Contacts between the two chains:
Residue E1111 in protein 2 contacts residue E48 in protein 1 (closest heavy-atom distance 2.9 Å).
Residue K1110 in protein 2 interacts with residue Y49 in protein 1 (closest heavy-atom distance 3.6 Å).
Residue L331 in protein 2 contacts residue T86 in protein 1 (closest heavy-atom distance 3.2 Å).
Residue K482 in protein 2 contacts residue Q66 in protein 1 (closest heavy-atom distance 3.4 Å).
Residue Y481 in protein 2 contacts residue L59 in protein 1 (closest heavy-atom distance 4.2 Å).
Residue L1121 in protein 2 interacts with residue Q66 in protein 1 (closest heavy-atom distance 3.5 Å).
Residue T153 in protein 2 is in contact with residue A148 in protein 1 (closest heavy-atom distance 3.3 Å).
Residue Y481 in protein 2 is in contact with residue Q66 in protein 1 (closest heavy-atom distance 2.9 Å).
Residue L1109 in protein 2 interacts with residue L59 in protein 1 (closest heavy-atom distance 4.3 Å).
Residue P1134 in protein 2 contacts residue Y49 in protein 1 (closest heavy-atom distance 3.6 Å).
Residue W1108 in protein 2 interacts with residue G51 in protein 1 (closest heavy-atom distance 3.8 Å).
Residue A150 in protein 2 is in contact with residue I151 in protein 1 (closest heavy-atom distance 3.5 Å).
Residue Y377 in protein 2 interacts with residue R85 in protein 1 (closest heavy-atom distance 3.5 Å).
Residue Q369 in protein 2 is in contact with residue L89 in protein 1 (closest heavy-atom distance 2.7 Å).
Residue Q111 in protein 2 is in contact with residue L155 in protein 1 (closest heavy-atom distance 3.8 Å).
Residue W114 in protein 2 interacts with residue V162 in protein 1 (closest heavy-atom distance 3.6 Å).
Residue E381 in protein 2 contacts residue R63 in protein 1 (closest heavy-atom distance 3.2 Å).
Residue S327 in protein 2 interacts with residue L89 in protein 1 (closest heavy-atom distance 3.6 Å).
Residue W114 in protein 2 contacts residue Q159 in protein 1 (closest heavy-atom distance 4.2 Å).
Residue W1108 in protein 2 is in contact with residue S55 in protein 1 (closest heavy-atom distance 4.2 Å).
Residue W114 in protein 2 contacts residue E163 in protein 1 (closest heavy-atom distance 4.3 Å).
Residue L1109 in protein 2 is in contact with residue S55 in protein 1 (closest heavy-atom distance 3.7 Å).
Residue K1110 in protein 2 interacts with residue E48 in protein 1 (closest heavy-atom distance 3.4 Å).
Residue H484 in protein 2 interacts with residue L59 in protein 1 (closest heavy-atom distance 3.6 Å).
Residue E115 in protein 2 contacts residue M166 in protein 1 (closest heavy-atom distance 3.4 Å).
Residue L425 in protein 2 interacts with residue R63 in protein 1 (closest heavy-atom distance 3.4 Å).
Residue E328 in protein 2 contacts residue R88 in protein 1 (closest heavy-atom distance 3.6 Å).
Residue E115 in protein 2 contacts residue V162 in protein 1 (closest heavy-atom distance 4.3 Å).
Residue F1120 in protein 2 contacts residue L59 in protein 1 (closest heavy-atom distance 4.2 Å).
Residue T153 in protein 2 contacts residue M152 in protein 1 (closest heavy-atom distance 3.7 Å).
Residue A1107 in protein 2 interacts with residue S55 in protein 1 (closest heavy-atom distance 2.7 Å).
Residue L366 in protein 2 interacts with residue L89 in protein 1 (closest heavy-atom distance 3.7 Å).
Residue K482 in protein 2 contacts residue R63 in protein 1 (closest heavy-atom distance 4.3 Å).
Residue A373 in protein 2 is in contact with residue T86 in protein 1 (closest heavy-atom distance 4.1 Å).
Residue A1107 in protein 2 is in contact with residue L59 in protein 1 (closest heavy-atom distance 4.0 Å).
Residue L1130 in protein 2 contacts residue Y49 in protein 1 (closest heavy-atom distance 3.7 Å).
Residue D376 in protein 2 is in contact with residue R85 in protein 1 (closest heavy-atom distance 3.6 Å).
Residue K324 in protein 2 is in contact with residue G90 in protein 1 (closest heavy-atom distance 3.5 Å).
Residue Q111 in protein 2 contacts residue K158 in protein 1 (closest heavy-atom distance 3.4 Å).
Residue A1107 in protein 2 contacts residue P52 in protein 1 (closest heavy-atom distance 3.4 Å).
Residue E328 in protein 2 interacts with residue T87 in protein 1 (closest heavy-atom distance 3.5 Å).
Residue A1107 in protein 2 is in contact with residue G51 in protein 1 (closest heavy-atom distance 3.5 Å).
Residue F1120 in protein 2 is in contact with residue I58 in protein 1 (closest heavy-atom distance 3.9 Å).
Residue E328 in protein 2 is in contact with residue G90 in protein 1 (closest heavy-atom distance 3.9 Å).
Residue D376 in protein 2 is in contact with residue R83 in protein 1 (closest heavy-atom distance 3.6 Å).
Residue Q111 in protein 2 contacts residue Q159 in protein 1 (closest heavy-atom distance 3.3 Å).
Residue Q369 in protein 2 is in contact with residue G90 in protein 1 (closest heavy-atom distance 3.5 Å).
Residue L1109 in protein 2 contacts residue V50 in protein 1 (closest heavy-atom distance 3.6 Å).
Residue D376 in protein 2 interacts with residue T86 in protein 1 (closest heavy-atom distance 2.9 Å).
Residue K324 in protein 2 interacts with residue L89 in protein 1 (closest heavy-atom distance 3.5 Å).
Residue L1109 in protein 2 is in contact with residue I58 in protein 1 (closest heavy-atom distance 4.0 Å).
Residue W1108 in protein 2 is in contact with residue P52 in protein 1 (closest heavy-atom distance 4.0 Å).
Residue F107 in protein 2 interacts with residue K158 in protein 1 (closest heavy-atom distance 4.0 Å).
Residue R332 in protein 2 is in contact with residue T87 in protein 1 (closest heavy-atom distance 3.2 Å).
Residue S108 in protein 2 contacts residue K158 in protein 1 (closest heavy-atom distance 3.3 Å).
Residue L1109 in protein 2 contacts residue Y49 in protein 1 (closest heavy-atom distance 3.2 Å).
Residue E328 in protein 2 interacts with residue L89 in protein 1 (closest heavy-atom distance 3.2 Å).
Residue R1106 in protein 2 is in contact with residue P52 in protein 1 (closest heavy-atom distance 3.8 Å).
Residue Q111 in protein 2 contacts residue V162 in protein 1 (closest heavy-atom distance 3.6 Å).
Residue I370 in protein 2 contacts residue L89 in protein 1 (closest heavy-atom distance 3.9 Å).

Sequence of protein 2:
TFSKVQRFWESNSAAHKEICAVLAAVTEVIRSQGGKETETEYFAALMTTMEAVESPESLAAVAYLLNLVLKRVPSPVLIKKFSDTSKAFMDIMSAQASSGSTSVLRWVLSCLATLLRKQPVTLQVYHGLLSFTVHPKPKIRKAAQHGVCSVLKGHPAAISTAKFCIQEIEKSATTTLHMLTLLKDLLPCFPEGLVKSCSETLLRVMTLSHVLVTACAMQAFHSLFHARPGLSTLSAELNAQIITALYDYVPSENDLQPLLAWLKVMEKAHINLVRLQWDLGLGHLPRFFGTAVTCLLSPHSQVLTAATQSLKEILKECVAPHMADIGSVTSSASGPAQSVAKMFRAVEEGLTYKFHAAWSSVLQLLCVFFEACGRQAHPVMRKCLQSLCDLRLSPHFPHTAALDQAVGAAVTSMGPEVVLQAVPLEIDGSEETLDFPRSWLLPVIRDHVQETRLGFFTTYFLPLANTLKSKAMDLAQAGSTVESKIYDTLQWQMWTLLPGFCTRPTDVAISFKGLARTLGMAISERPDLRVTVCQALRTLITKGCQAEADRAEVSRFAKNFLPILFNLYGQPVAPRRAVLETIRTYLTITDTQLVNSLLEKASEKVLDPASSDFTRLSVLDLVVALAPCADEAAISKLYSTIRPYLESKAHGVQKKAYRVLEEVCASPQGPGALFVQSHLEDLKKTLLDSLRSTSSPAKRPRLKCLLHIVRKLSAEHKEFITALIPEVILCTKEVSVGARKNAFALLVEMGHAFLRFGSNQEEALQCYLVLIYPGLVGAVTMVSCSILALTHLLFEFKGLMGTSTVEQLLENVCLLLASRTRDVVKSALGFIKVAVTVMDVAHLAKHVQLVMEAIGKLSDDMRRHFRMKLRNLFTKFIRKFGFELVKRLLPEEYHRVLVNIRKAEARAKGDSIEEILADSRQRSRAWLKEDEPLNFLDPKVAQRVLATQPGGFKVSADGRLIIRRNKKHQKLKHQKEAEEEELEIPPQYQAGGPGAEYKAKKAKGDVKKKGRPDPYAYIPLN

Sequence of protein 1:
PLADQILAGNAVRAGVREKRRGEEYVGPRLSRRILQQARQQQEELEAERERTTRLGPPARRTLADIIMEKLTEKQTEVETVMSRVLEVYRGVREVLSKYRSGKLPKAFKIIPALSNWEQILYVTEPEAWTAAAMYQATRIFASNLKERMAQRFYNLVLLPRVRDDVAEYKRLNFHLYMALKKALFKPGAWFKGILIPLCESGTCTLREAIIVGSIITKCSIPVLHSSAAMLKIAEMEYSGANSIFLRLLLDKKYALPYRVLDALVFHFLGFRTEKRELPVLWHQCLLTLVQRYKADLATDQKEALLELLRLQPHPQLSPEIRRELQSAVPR

These two protein chains interact to form a complex.